Residue-level contacts at the interface:
Residue F178 in chain B interacts with residue L204 in chain A (closest heavy-atom distance 4.2 Å).
Residue R175 in chain B contacts residue M205 in chain A (closest heavy-atom distance 4.1 Å).
Residue W189 in chain B contacts residue L128 in chain A (closest heavy-atom distance 3.8 Å).
Residue F183 in chain B interacts with residue C182 in chain A (closest heavy-atom distance 3.9 Å).
Residue V124 in chain B interacts with residue V148 in chain A (closest heavy-atom distance 4.0 Å).
Residue M179 in chain B contacts residue M179 in chain A (closest heavy-atom distance 4.0 Å).
Residue M179 in chain B is in contact with residue M205 in chain A (closest heavy-atom distance 3.6 Å).
Residue V148 in chain B contacts residue L128 in chain A (closest heavy-atom distance 4.0 Å).
Residue L152 in chain B interacts with residue F178 in chain A (closest heavy-atom distance 3.9 Å).
Residue L128 in chain B contacts residue W189 in chain A (closest heavy-atom distance 3.8 Å).
Residue F178 in chain B interacts with residue L159 in chain A (closest heavy-atom distance 3.5 Å).
Residue P161 in chain B is in contact with residue R175 in chain A (closest heavy-atom distance 3.6 Å).
Residue C182 in chain B is in contact with residue L152 in chain A (closest heavy-atom distance 4.5 Å).
Residue L159 in chain B interacts with residue R175 in chain A (closest heavy-atom distance 3.2 Å).
Residue L204 in chain B is in contact with residue F178 in chain A (closest heavy-atom distance 4.2 Å).
Residue L204 in chain B interacts with residue M205 in chain A (closest heavy-atom distance 4.1 Å).
Residue F178 in chain B contacts residue A155 in chain A (closest heavy-atom distance 3.7 Å).
Residue K160 in chain B is in contact with residue R175 in chain A (closest heavy-atom distance 4.5 Å).
Residue L204 in chain B is in contact with residue M179 in chain A (closest heavy-atom distance 3.5 Å).
Residue V148 in chain B interacts with residue L125 in chain A (closest heavy-atom distance 4.4 Å).
Residue R175 in chain B contacts residue G206 in chain A (closest heavy-atom distance 4.2 Å).
Residue W189 in chain B is in contact with residue F129 in chain A (closest heavy-atom distance 3.4 Å).
Residue L136 in chain B interacts with residue F129 in chain A (closest heavy-atom distance 4.2 Å).
Residue A155 in chain B interacts with residue F178 in chain A (closest heavy-atom distance 3.7 Å).
Residue R175 in chain B is in contact with residue K160 in chain A (closest heavy-atom distance 4.5 Å).
Residue R175 in chain B contacts residue L204 in chain A (closest heavy-atom distance 2.9 Å).
Residue M179 in chain B contacts residue F183 in chain A (closest heavy-atom distance 3.4 Å).
Residue V148 in chain B contacts residue V124 in chain A (closest heavy-atom distance 4.0 Å).
Residue L159 in chain B interacts with residue L117 in chain A (closest heavy-atom distance 4.6 Å).
Residue F129 in chain B interacts with residue L136 in chain A (closest heavy-atom distance 4.2 Å).
Residue R175 in chain B contacts residue L159 in chain A (closest heavy-atom distance 3.2 Å).
Residue G206 in chain B interacts with residue R175 in chain A (closest heavy-atom distance 4.2 Å).
Residue L204 in chain B is in contact with residue R175 in chain A (closest heavy-atom distance 2.9 Å).
Residue M205 in chain B interacts with residue L204 in chain A (closest heavy-atom distance 4.1 Å).
Residue L186 in chain B interacts with residue L125 in chain A (closest heavy-atom distance 4.3 Å).
Residue Y174 in chain B is in contact with residue L159 in chain A (closest heavy-atom distance 3.9 Å).
Residue R175 in chain B interacts with residue P161 in chain A (closest heavy-atom distance 3.6 Å).
Residue Y144 in chain B interacts with residue L128 in chain A (closest heavy-atom distance 4.2 Å).
Residue L128 in chain B contacts residue V148 in chain A (closest heavy-atom distance 4.0 Å).
Residue M179 in chain B interacts with residue L204 in chain A (closest heavy-atom distance 3.5 Å).
Residue W189 in chain B contacts residue L125 in chain A (closest heavy-atom distance 3.7 Å).
Residue L125 in chain B interacts with residue L186 in chain A (closest heavy-atom distance 4.3 Å).
Residue L125 in chain B contacts residue W189 in chain A (closest heavy-atom distance 3.7 Å).
Residue R165 in chain B is in contact with residue R175 in chain A (closest heavy-atom distance 3.9 Å).
Residue L117 in chain B interacts with residue L159 in chain A (closest heavy-atom distance 4.6 Å).
Residue L152 in chain B is in contact with residue C182 in chain A (closest heavy-atom distance 4.5 Å).
Residue G201 in chain B is in contact with residue M179 in chain A (closest heavy-atom distance 4.7 Å).
Residue L159 in chain B contacts residue Y174 in chain A (closest heavy-atom distance 3.9 Å).
Residue F178 in chain B is in contact with residue L152 in chain A (closest heavy-atom distance 3.9 Å).
Residue M179 in chain B is in contact with residue G201 in chain A (closest heavy-atom distance 4.7 Å).
Residue M205 in chain B interacts with residue M179 in chain A (closest heavy-atom distance 3.6 Å).
Residue L128 in chain B is in contact with residue Y144 in chain A (closest heavy-atom distance 4.2 Å).
Residue F129 in chain B interacts with residue W189 in chain A (closest heavy-atom distance 3.4 Å).
Residue R175 in chain B contacts residue R165 in chain A (closest heavy-atom distance 3.9 Å).
Residue C182 in chain B contacts residue F183 in chain A (closest heavy-atom distance 3.9 Å).
Residue L159 in chain B contacts residue F178 in chain A (closest heavy-atom distance 3.5 Å).
Residue F183 in chain B contacts residue M179 in chain A (closest heavy-atom distance 3.4 Å).
Residue M205 in chain B interacts with residue R175 in chain A (closest heavy-atom distance 4.1 Å).
Residue M205 in chain B interacts with residue M205 in chain A (closest heavy-atom distance 3.4 Å).
Residue L125 in chain B interacts with residue V148 in chain A (closest heavy-atom distance 4.4 Å).

Sequence of chain B:
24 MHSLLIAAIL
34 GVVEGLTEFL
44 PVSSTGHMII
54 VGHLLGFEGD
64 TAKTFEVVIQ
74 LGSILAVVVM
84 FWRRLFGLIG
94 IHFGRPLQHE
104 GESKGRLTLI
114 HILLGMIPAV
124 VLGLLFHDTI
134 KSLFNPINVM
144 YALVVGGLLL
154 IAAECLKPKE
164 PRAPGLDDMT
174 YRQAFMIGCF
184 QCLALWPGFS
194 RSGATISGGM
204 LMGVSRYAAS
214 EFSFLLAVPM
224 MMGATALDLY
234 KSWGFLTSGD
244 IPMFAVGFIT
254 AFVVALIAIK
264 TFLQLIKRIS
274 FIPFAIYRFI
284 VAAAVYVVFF

These two protein chains interact to form a complex.

Sequence of chain A:
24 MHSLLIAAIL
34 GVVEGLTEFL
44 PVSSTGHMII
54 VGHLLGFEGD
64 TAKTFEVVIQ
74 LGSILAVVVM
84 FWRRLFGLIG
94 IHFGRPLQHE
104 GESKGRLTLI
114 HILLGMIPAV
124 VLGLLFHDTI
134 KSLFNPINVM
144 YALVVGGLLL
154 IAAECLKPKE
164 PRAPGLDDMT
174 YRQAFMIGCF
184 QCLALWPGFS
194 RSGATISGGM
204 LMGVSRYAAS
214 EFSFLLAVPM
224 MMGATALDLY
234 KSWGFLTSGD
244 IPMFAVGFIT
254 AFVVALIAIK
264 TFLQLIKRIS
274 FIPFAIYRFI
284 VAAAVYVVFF